Sequence of chain A:
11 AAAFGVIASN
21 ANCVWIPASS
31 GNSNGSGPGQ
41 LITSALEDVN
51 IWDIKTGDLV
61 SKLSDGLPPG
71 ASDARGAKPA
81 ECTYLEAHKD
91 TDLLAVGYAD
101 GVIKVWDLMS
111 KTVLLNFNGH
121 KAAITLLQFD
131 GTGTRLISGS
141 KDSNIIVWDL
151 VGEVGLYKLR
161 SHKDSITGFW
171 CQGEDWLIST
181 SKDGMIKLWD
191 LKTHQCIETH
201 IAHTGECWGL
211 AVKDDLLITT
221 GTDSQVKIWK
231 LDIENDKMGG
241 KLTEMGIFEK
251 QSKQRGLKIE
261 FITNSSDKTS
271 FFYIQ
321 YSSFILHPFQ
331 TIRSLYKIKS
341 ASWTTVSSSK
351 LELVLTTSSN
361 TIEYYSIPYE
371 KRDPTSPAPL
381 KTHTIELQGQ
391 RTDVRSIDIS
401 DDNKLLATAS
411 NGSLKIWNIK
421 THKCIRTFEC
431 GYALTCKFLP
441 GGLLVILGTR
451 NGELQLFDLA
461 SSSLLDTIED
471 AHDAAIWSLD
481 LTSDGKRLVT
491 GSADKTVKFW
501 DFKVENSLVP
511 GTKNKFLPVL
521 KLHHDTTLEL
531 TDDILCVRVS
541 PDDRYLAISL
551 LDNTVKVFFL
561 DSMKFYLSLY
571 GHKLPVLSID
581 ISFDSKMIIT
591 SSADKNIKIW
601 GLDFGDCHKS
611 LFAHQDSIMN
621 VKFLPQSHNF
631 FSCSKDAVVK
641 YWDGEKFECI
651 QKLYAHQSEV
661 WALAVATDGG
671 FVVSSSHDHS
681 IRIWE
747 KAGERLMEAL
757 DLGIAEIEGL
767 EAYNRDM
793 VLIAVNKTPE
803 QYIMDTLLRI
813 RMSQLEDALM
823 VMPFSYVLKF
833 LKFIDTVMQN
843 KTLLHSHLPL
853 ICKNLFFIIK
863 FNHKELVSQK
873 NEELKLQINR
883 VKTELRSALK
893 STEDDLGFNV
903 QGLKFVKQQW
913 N

Sequence of chain B:
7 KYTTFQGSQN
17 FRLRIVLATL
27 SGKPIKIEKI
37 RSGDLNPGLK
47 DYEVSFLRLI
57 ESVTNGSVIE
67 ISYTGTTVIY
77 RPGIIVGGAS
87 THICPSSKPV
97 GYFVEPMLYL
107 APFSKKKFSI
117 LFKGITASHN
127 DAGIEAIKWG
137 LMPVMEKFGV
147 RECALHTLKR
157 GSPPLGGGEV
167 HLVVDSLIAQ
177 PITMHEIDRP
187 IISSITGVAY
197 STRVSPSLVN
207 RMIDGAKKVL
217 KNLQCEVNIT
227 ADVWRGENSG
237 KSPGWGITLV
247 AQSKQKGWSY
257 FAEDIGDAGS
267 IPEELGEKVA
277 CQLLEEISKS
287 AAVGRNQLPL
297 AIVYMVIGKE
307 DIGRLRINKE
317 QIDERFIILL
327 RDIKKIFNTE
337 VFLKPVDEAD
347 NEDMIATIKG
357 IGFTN

Residue-level contacts at the interface:
Residue F604 in chain A contacts residue R231 in chain B (closest heavy-atom distance 2.9 Å).
Residue F604 in chain A contacts residue S201 in chain B (closest heavy-atom distance 3.5 Å).
Residue D606 in chain A contacts residue R199 in chain B (closest heavy-atom distance 3.5 Å).
Residue L567 in chain A contacts residue R207 in chain B (closest heavy-atom distance 4.6 Å).
Residue Y566 in chain A is in contact with residue R207 in chain B (closest heavy-atom distance 2.9 Å).
Residue F565 in chain A contacts residue I267 in chain B (closest heavy-atom distance 4.1 Å).
Residue D603 in chain A is in contact with residue V200 in chain B (closest heavy-atom distance 3.8 Å).
Residue G605 in chain A contacts residue R231 in chain B (closest heavy-atom distance 3.3 Å).
Residue L602 in chain A is in contact with residue V200 in chain B (closest heavy-atom distance 4.3 Å).
Residue L602 in chain A is in contact with residue A264 in chain B (closest heavy-atom distance 4.4 Å).
Residue F565 in chain A is in contact with residue R207 in chain B (closest heavy-atom distance 2.4 Å).
Residue F604 in chain A interacts with residue V200 in chain B (closest heavy-atom distance 3.6 Å).
Residue Y566 in chain A interacts with residue I267 in chain B (closest heavy-atom distance 3.6 Å).
Residue D603 in chain A contacts residue P239 in chain B (closest heavy-atom distance 4.6 Å).
Residue D603 in chain A contacts residue R199 in chain B (closest heavy-atom distance 3.3 Å).
Residue D606 in chain A interacts with residue R231 in chain B (closest heavy-atom distance 4.3 Å).
Residue F604 in chain A contacts residue R199 in chain B (closest heavy-atom distance 3.1 Å).
Residue L567 in chain A is in contact with residue L204 in chain B (closest heavy-atom distance 4.9 Å).
Residue F565 in chain A interacts with residue E269 in chain B (closest heavy-atom distance 4.8 Å).
Residue Y566 in chain A is in contact with residue G265 in chain B (closest heavy-atom distance 4.8 Å).

The following describes two proteins that form a bound complex.